Sequence of chain B:
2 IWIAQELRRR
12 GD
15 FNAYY

Contacts between the two chains:
Residue G140 in chain A is in contact with residue D13 in chain B (closest heavy-atom distance 4.9 Å).
Residue Q113 in chain A interacts with residue I4 in chain B (closest heavy-atom distance 3.2 Å).
Residue A106 in chain A contacts residue E7 in chain B (closest heavy-atom distance 4.2 Å).
Residue E131 in chain A interacts with residue Q6 in chain B (closest heavy-atom distance 2.8 Å).
Residue G140 in chain A contacts residue N16 in chain B (closest heavy-atom distance 2.9 Å).
Residue Q113 in chain A contacts residue W3 in chain B (closest heavy-atom distance 4.1 Å).
Residue L132 in chain A interacts with residue A5 in chain B (closest heavy-atom distance 3.7 Å).
Residue Y197 in chain A contacts residue N16 in chain B (closest heavy-atom distance 3.1 Å).
Residue V128 in chain A contacts residue A5 in chain B (closest heavy-atom distance 3.3 Å).
Residue A144 in chain A is in contact with residue L8 in chain B (closest heavy-atom distance 3.8 Å).
Residue F99 in chain A contacts residue R11 in chain B (closest heavy-atom distance 3.9 Å).
Residue Q113 in chain A contacts residue E7 in chain B (closest heavy-atom distance 3.0 Å).
Residue F107 in chain A is in contact with residue E7 in chain B (closest heavy-atom distance 3.3 Å).
Residue A95 in chain A is in contact with residue F15 in chain B (closest heavy-atom distance 3.5 Å).
Residue R134 in chain A interacts with residue R9 in chain B (closest heavy-atom distance 4.2 Å).
Residue R141 in chain A interacts with residue L8 in chain B (closest heavy-atom distance 4.9 Å).
Residue Y103 in chain A contacts residue R11 in chain B (closest heavy-atom distance 3.6 Å).
Residue N138 in chain A contacts residue D13 in chain B (closest heavy-atom distance 2.9 Å).
Residue L132 in chain A interacts with residue L8 in chain B (closest heavy-atom distance 3.9 Å).
Residue E131 in chain A interacts with residue R9 in chain B (closest heavy-atom distance 3.6 Å).
Residue L110 in chain A is in contact with residue I4 in chain B (closest heavy-atom distance 4.8 Å).
Residue R102 in chain A interacts with residue Y19 in chain B (closest heavy-atom distance 3.8 Å).
Residue L114 in chain A contacts residue I4 in chain B (closest heavy-atom distance 3.9 Å).
Residue F99 in chain A contacts residue G12 in chain B (closest heavy-atom distance 4.0 Å).
Residue F133 in chain A interacts with residue R9 in chain B (closest heavy-atom distance 4.7 Å).
Residue F148 in chain A contacts residue I4 in chain B (closest heavy-atom distance 4.2 Å).
Residue A106 in chain A contacts residue R11 in chain B (closest heavy-atom distance 3.5 Å).
Residue F99 in chain A is in contact with residue L8 in chain B (closest heavy-atom distance 4.5 Å).
Residue F107 in chain A contacts residue R11 in chain B (closest heavy-atom distance 3.6 Å).
Residue N138 in chain A contacts residue N16 in chain B (closest heavy-atom distance 3.5 Å).
Residue R102 in chain A is in contact with residue Y18 in chain B (closest heavy-atom distance 3.2 Å).
Residue E131 in chain A contacts residue I2 in chain B (closest heavy-atom distance 3.7 Å).
Residue R141 in chain A interacts with residue R9 in chain B (closest heavy-atom distance 3.5 Å).
Residue L132 in chain A is in contact with residue R9 in chain B (closest heavy-atom distance 3.1 Å).
Residue Y103 in chain A contacts residue F15 in chain B (closest heavy-atom distance 4.3 Å).
Residue W139 in chain A is in contact with residue N16 in chain B (closest heavy-atom distance 3.2 Å).
Residue E98 in chain A interacts with residue F15 in chain B (closest heavy-atom distance 3.8 Å).
Residue A144 in chain A interacts with residue G12 in chain B (closest heavy-atom distance 4.2 Å).
Residue Y197 in chain A is in contact with residue F15 in chain B (closest heavy-atom distance 3.5 Å).
Residue Q127 in chain A contacts residue A5 in chain B (closest heavy-atom distance 4.9 Å).
Residue F99 in chain A contacts residue F15 in chain B (closest heavy-atom distance 3.6 Å).
Residue R134 in chain A is in contact with residue Q6 in chain B (closest heavy-atom distance 4.7 Å).
Residue Y197 in chain A contacts residue Y19 in chain B (closest heavy-atom distance 3.5 Å).
Residue D135 in chain A interacts with residue R9 in chain B (closest heavy-atom distance 2.8 Å).
Residue E98 in chain A contacts residue Y19 in chain B (closest heavy-atom distance 3.2 Å).
Residue R141 in chain A contacts residue D13 in chain B (closest heavy-atom distance 2.7 Å).
Residue G140 in chain A is in contact with residue F15 in chain B (closest heavy-atom distance 4.3 Å).
Residue R102 in chain A interacts with residue F15 in chain B (closest heavy-atom distance 3.8 Å).
Residue V128 in chain A interacts with residue I4 in chain B (closest heavy-atom distance 4.0 Å).
Residue G140 in chain A interacts with residue G12 in chain B (closest heavy-atom distance 3.2 Å).
Residue V128 in chain A interacts with residue L8 in chain B (closest heavy-atom distance 3.9 Å).
Residue F148 in chain A contacts residue L8 in chain B (closest heavy-atom distance 3.9 Å).
Residue R141 in chain A contacts residue G12 in chain B (closest heavy-atom distance 4.0 Å).
Residue V143 in chain A is in contact with residue F15 in chain B (closest heavy-atom distance 3.9 Å).
Residue L196 in chain A interacts with residue Y19 in chain B (closest heavy-atom distance 4.1 Å).
Residue N138 in chain A is in contact with residue G12 in chain B (closest heavy-atom distance 4.3 Å).
Residue E131 in chain A interacts with residue A5 in chain B (closest heavy-atom distance 3.3 Å).
Residue F107 in chain A contacts residue I4 in chain B (closest heavy-atom distance 4.4 Å).
Residue F107 in chain A interacts with residue L8 in chain B (closest heavy-atom distance 3.4 Å).

Sequence of chain A:
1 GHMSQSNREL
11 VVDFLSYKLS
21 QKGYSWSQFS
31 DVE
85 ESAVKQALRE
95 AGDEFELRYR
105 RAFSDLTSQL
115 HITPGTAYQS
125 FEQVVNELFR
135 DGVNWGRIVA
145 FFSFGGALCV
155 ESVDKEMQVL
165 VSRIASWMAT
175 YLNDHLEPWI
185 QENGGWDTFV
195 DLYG

The following describes two proteins that form a bound complex.